Sequence of chain A:
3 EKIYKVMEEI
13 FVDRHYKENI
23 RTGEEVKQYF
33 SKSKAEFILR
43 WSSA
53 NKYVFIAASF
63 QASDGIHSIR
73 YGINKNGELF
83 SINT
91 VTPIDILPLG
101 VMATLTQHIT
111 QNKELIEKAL

This data describes a binding interaction between two proteins.

Residue-level contacts at the interface:
Residue Y6 in chain B is in contact with residue M9 in chain A (closest heavy-atom distance 4.8 Å).
Residue E20 in chain B interacts with residue E10 in chain A (closest heavy-atom distance 3.5 Å).
Residue E20 in chain B is in contact with residue V14 in chain A (closest heavy-atom distance 3.8 Å).
Residue Y6 in chain B is in contact with residue V56 in chain A (closest heavy-atom distance 3.4 Å).
Residue Y6 in chain B is in contact with residue W43 in chain A (closest heavy-atom distance 3.7 Å).
Residue Y6 in chain B contacts residue Y6 in chain A (closest heavy-atom distance 3.8 Å).
Residue M9 in chain B is in contact with residue M9 in chain A (closest heavy-atom distance 4.9 Å).
Residue Y18 in chain B contacts residue E10 in chain A (closest heavy-atom distance 2.9 Å).
Residue Y6 in chain B interacts with residue F13 in chain A (closest heavy-atom distance 4.0 Å).
Residue W43 in chain B interacts with residue Y6 in chain A (closest heavy-atom distance 3.8 Å).
Residue I5 in chain B interacts with residue Y6 in chain A (closest heavy-atom distance 3.9 Å).
Residue V14 in chain B is in contact with residue Y18 in chain A (closest heavy-atom distance 4.0 Å).
Residue V14 in chain B is in contact with residue F13 in chain A (closest heavy-atom distance 3.3 Å).
Residue W43 in chain B is in contact with residue E10 in chain A (closest heavy-atom distance 4.4 Å).
Residue E3 in chain B contacts residue N53 in chain A (closest heavy-atom distance 4.1 Å).
Residue V56 in chain B interacts with residue Y6 in chain A (closest heavy-atom distance 3.5 Å).
Residue Y6 in chain B is in contact with residue I5 in chain A (closest heavy-atom distance 3.5 Å).
Residue R23 in chain B interacts with residue E10 in chain A (closest heavy-atom distance 2.4 Å).
Residue W43 in chain B interacts with residue K7 in chain A (closest heavy-atom distance 3.4 Å).
Residue M9 in chain B is in contact with residue Y6 in chain A (closest heavy-atom distance 3.4 Å).
Residue E10 in chain B is in contact with residue R23 in chain A (closest heavy-atom distance 3.8 Å).
Residue F13 in chain B interacts with residue E10 in chain A (closest heavy-atom distance 3.6 Å).
Residue V14 in chain B is in contact with residue E20 in chain A (closest heavy-atom distance 4.0 Å).
Residue F13 in chain B is in contact with residue F13 in chain A (closest heavy-atom distance 3.8 Å).
Residue F13 in chain B is in contact with residue V14 in chain A (closest heavy-atom distance 3.5 Å).
Residue F13 in chain B contacts residue Y6 in chain A (closest heavy-atom distance 4.0 Å).
Residue E10 in chain B is in contact with residue Y18 in chain A (closest heavy-atom distance 2.3 Å).
Residue Y18 in chain B contacts residue V14 in chain A (closest heavy-atom distance 3.9 Å).
Residue E10 in chain B interacts with residue E20 in chain A (closest heavy-atom distance 3.9 Å).
Residue E48 in chain B interacts with residue K7 in chain A (closest heavy-atom distance 4.1 Å).
Residue E10 in chain B contacts residue F13 in chain A (closest heavy-atom distance 3.6 Å).
Residue R23 in chain B contacts residue K7 in chain A (closest heavy-atom distance 3.1 Å).
Residue Y6 in chain B interacts with residue K77 in chain A (closest heavy-atom distance 4.2 Å).
Residue M9 in chain B is in contact with residue F13 in chain A (closest heavy-atom distance 4.4 Å).
Residue E10 in chain B contacts residue W43 in chain A (closest heavy-atom distance 4.0 Å).
Residue F13 in chain B contacts residue M9 in chain A (closest heavy-atom distance 4.6 Å).

Sequence of chain B:
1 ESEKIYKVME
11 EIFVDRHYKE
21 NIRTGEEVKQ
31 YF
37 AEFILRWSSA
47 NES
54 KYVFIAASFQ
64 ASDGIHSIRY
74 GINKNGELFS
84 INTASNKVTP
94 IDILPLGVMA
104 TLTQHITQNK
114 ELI